Contacts between the two chains:
Residue L61 in protein 1 interacts with residue L7 in protein 2 (closest heavy-atom distance 3.4 Å).
Residue I68 in protein 1 is in contact with residue L7 in protein 2 (closest heavy-atom distance 4.0 Å).
Residue L61 in protein 1 is in contact with residue D5 in protein 2 (closest heavy-atom distance 3.5 Å).
Residue L75 in protein 1 contacts residue I9 in protein 2 (closest heavy-atom distance 3.8 Å).
Residue I68 in protein 1 contacts residue I9 in protein 2 (closest heavy-atom distance 3.6 Å).
Residue K28 in protein 1 contacts residue P2 in protein 2 (closest heavy-atom distance 4.3 Å).
Residue A64 in protein 1 contacts residue L7 in protein 2 (closest heavy-atom distance 4.0 Å).
Residue K28 in protein 1 is in contact with residue R1 in protein 2 (closest heavy-atom distance 3.1 Å).
Residue K28 in protein 1 is in contact with residue R3 in protein 2 (closest heavy-atom distance 3.8 Å).
Residue K28 in protein 1 contacts residue D6 in protein 2 (closest heavy-atom distance 2.9 Å).
Residue L61 in protein 1 contacts residue D6 in protein 2 (closest heavy-atom distance 4.6 Å).
Residue K65 in protein 1 is in contact with residue L7 in protein 2 (closest heavy-atom distance 3.4 Å).

Sequence of protein 1:
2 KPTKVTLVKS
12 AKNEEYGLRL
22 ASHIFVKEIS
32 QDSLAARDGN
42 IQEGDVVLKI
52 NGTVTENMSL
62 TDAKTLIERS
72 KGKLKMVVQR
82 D

These two protein chains interact to form a complex.

Sequence of protein 2:
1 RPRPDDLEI